Sequence of the first protein:
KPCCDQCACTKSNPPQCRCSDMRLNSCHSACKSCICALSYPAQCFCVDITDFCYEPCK

The following describes two proteins that form a bound complex.

Sequence of the second protein:
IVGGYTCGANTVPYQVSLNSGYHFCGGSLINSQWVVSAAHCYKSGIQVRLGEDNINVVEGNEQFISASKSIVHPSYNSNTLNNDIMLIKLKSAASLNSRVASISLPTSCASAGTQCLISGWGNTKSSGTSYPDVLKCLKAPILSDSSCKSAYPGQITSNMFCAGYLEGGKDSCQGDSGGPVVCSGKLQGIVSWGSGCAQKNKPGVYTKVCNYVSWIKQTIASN

Contacts between the two chains:
Residue Q174 in the second protein contacts residue L38 in the first protein (closest heavy-atom distance 3.1 Å).
Residue G196 in the second protein interacts with residue C34 in the first protein (closest heavy-atom distance 4.3 Å).
Residue Q174 in the second protein contacts residue S39 in the first protein (closest heavy-atom distance 3.5 Å).
Residue S195 in the second protein is in contact with residue I35 in the first protein (closest heavy-atom distance 3.5 Å).
Residue C41 in the second protein interacts with residue S39 in the first protein (closest heavy-atom distance 4.1 Å).
Residue D176 in the second protein is in contact with residue S39 in the first protein (closest heavy-atom distance 4.7 Å).
Residue G194 in the second protein interacts with residue C34 in the first protein (closest heavy-atom distance 4.7 Å).
Residue Y152 in the second protein interacts with residue I35 in the first protein (closest heavy-atom distance 4.0 Å).
Residue C173 in the second protein is in contact with residue S39 in the first protein (closest heavy-atom distance 4.8 Å).
Residue Q155 in the second protein is in contact with residue I35 in the first protein (closest heavy-atom distance 3.7 Å).
Residue H23 in the second protein is in contact with residue Y40 in the first protein (closest heavy-atom distance 4.6 Å).
Residue Q174 in the second protein is in contact with residue C36 in the first protein (closest heavy-atom distance 3.8 Å).
Residue C25 in the second protein contacts residue Y40 in the first protein (closest heavy-atom distance 4.7 Å).
Residue C197 in the second protein is in contact with residue L38 in the first protein (closest heavy-atom distance 4.9 Å).
Residue N79 in the second protein interacts with residue F45 in the first protein (closest heavy-atom distance 4.0 Å).
Residue W193 in the second protein contacts residue L38 in the first protein (closest heavy-atom distance 4.0 Å).
Residue G175 in the second protein is in contact with residue Y40 in the first protein (closest heavy-atom distance 3.9 Å).
Residue S78 in the second protein contacts residue M22 in the first protein (closest heavy-atom distance 3.7 Å).
Residue C173 in the second protein interacts with residue L38 in the first protein (closest heavy-atom distance 2.9 Å).
Residue S195 in the second protein interacts with residue C34 in the first protein (closest heavy-atom distance 2.7 Å).
Residue S172 in the second protein interacts with residue L38 in the first protein (closest heavy-atom distance 3.4 Å).
Residue N79 in the second protein contacts residue M22 in the first protein (closest heavy-atom distance 2.8 Å).
Residue F24 in the second protein contacts residue P41 in the first protein (closest heavy-atom distance 4.9 Å).
Residue S177 in the second protein is in contact with residue L38 in the first protein (closest heavy-atom distance 2.6 Å).
Residue C25 in the second protein is in contact with residue S39 in the first protein (closest heavy-atom distance 3.1 Å).
Residue H40 in the second protein is in contact with residue L38 in the first protein (closest heavy-atom distance 4.2 Å).
Residue H40 in the second protein interacts with residue S39 in the first protein (closest heavy-atom distance 3.2 Å).
Residue W193 in the second protein is in contact with residue I35 in the first protein (closest heavy-atom distance 3.6 Å).
Residue G194 in the second protein contacts residue I35 in the first protein (closest heavy-atom distance 3.4 Å).
Residue Y131 in the second protein is in contact with residue Y40 in the first protein (closest heavy-atom distance 3.1 Å).
Residue Q174 in the second protein interacts with residue Y40 in the first protein (closest heavy-atom distance 4.2 Å).
Residue S192 in the second protein is in contact with residue L38 in the first protein (closest heavy-atom distance 3.1 Å).
Residue D176 in the second protein interacts with residue L38 in the first protein (closest heavy-atom distance 2.6 Å).
Residue S195 in the second protein interacts with residue C36 in the first protein (closest heavy-atom distance 4.8 Å).
Residue Q155 in the second protein interacts with residue V47 in the first protein (closest heavy-atom distance 4.8 Å).
Residue W193 in the second protein is in contact with residue A37 in the first protein (closest heavy-atom distance 4.0 Å).
Residue G175 in the second protein contacts residue L38 in the first protein (closest heavy-atom distance 2.4 Å).
Residue S177 in the second protein is in contact with residue A37 in the first protein (closest heavy-atom distance 3.9 Å).
Residue S192 in the second protein interacts with residue C36 in the first protein (closest heavy-atom distance 4.7 Å).
Residue F24 in the second protein is in contact with residue Y40 in the first protein (closest heavy-atom distance 2.8 Å).
Residue N79 in the second protein is in contact with residue R18 in the first protein (closest heavy-atom distance 4.7 Å).
Residue S192 in the second protein is in contact with residue A37 in the first protein (closest heavy-atom distance 3.4 Å).
Residue G175 in the second protein interacts with residue S39 in the first protein (closest heavy-atom distance 3.4 Å).
Residue S177 in the second protein interacts with residue S39 in the first protein (closest heavy-atom distance 2.8 Å).
Residue Q174 in the second protein is in contact with residue A42 in the first protein (closest heavy-atom distance 3.7 Å).
Residue Q174 in the second protein is in contact with residue A37 in the first protein (closest heavy-atom distance 2.6 Å).
Residue G194 in the second protein is in contact with residue L38 in the first protein (closest heavy-atom distance 4.0 Å).
Residue F24 in the second protein contacts residue S39 in the first protein (closest heavy-atom distance 3.6 Å).
Residue Y22 in the second protein interacts with residue P41 in the first protein (closest heavy-atom distance 4.9 Å).
Residue W193 in the second protein contacts residue C36 in the first protein (closest heavy-atom distance 3.4 Å).
Residue V191 in the second protein interacts with residue L38 in the first protein (closest heavy-atom distance 3.8 Å).
Residue Y76 in the second protein is in contact with residue Q43 in the first protein (closest heavy-atom distance 4.5 Å).
Residue N79 in the second protein contacts residue S20 in the first protein (closest heavy-atom distance 3.7 Å).
Residue H40 in the second protein is in contact with residue A37 in the first protein (closest heavy-atom distance 3.4 Å).
Residue H40 in the second protein contacts residue Q43 in the first protein (closest heavy-atom distance 3.0 Å).
Residue G194 in the second protein is in contact with residue A37 in the first protein (closest heavy-atom distance 4.9 Å).
Residue G194 in the second protein interacts with residue C36 in the first protein (closest heavy-atom distance 2.8 Å).
Residue Y22 in the second protein is in contact with residue Y40 in the first protein (closest heavy-atom distance 4.3 Å).